Residue-level contacts at the interface:
Residue T58 in protein 1 is in contact with residue E22 in protein 2 (closest heavy-atom distance 2.9 Å).
Residue L15 in protein 1 is in contact with residue T65 in protein 2 (closest heavy-atom distance 3.6 Å).
Residue L12 in protein 1 contacts residue L62 in protein 2 (closest heavy-atom distance 3.7 Å).
Residue T65 in protein 1 interacts with residue L15 in protein 2 (closest heavy-atom distance 3.7 Å).
Residue T8 in protein 1 is in contact with residue K68 in protein 2 (closest heavy-atom distance 3.8 Å).
Residue I55 in protein 1 contacts residue E22 in protein 2 (closest heavy-atom distance 3.7 Å).
Residue L12 in protein 1 contacts residue T65 in protein 2 (closest heavy-atom distance 4.0 Å).
Residue L16 in protein 1 is in contact with residue L62 in protein 2 (closest heavy-atom distance 3.6 Å).
Residue D40 in protein 1 is in contact with residue D40 in protein 2 (closest heavy-atom distance 3.5 Å).
Residue T8 in protein 1 interacts with residue M69 in protein 2 (closest heavy-atom distance 3.1 Å).
Residue L15 in protein 1 contacts residue L62 in protein 2 (closest heavy-atom distance 3.6 Å).
Residue L15 in protein 1 is in contact with residue E61 in protein 2 (closest heavy-atom distance 3.6 Å).
Residue Q9 in protein 1 interacts with residue M69 in protein 2 (closest heavy-atom distance 3.3 Å).
Residue H66 in protein 1 is in contact with residue L12 in protein 2 (closest heavy-atom distance 3.7 Å).
Residue S4 in protein 1 interacts with residue A72 in protein 2 (closest heavy-atom distance 3.9 Å).
Residue T65 in protein 1 contacts residue T8 in protein 2 (closest heavy-atom distance 3.6 Å).
Residue E61 in protein 1 is in contact with residue L15 in protein 2 (closest heavy-atom distance 3.8 Å).
Residue L62 in protein 1 is in contact with residue L15 in protein 2 (closest heavy-atom distance 3.8 Å).
Residue F23 in protein 1 interacts with residue I55 in protein 2 (closest heavy-atom distance 3.8 Å).
Residue I55 in protein 1 is in contact with residue V26 in protein 2 (closest heavy-atom distance 3.9 Å).
Residue V5 in protein 1 interacts with residue E76 in protein 2 (closest heavy-atom distance 3.7 Å).
Residue V59 in protein 1 contacts residue I19 in protein 2 (closest heavy-atom distance 3.9 Å).
Residue E22 in protein 1 contacts residue T58 in protein 2 (closest heavy-atom distance 3.2 Å).
Residue F43 in protein 1 is in contact with residue Y33 in protein 2 (closest heavy-atom distance 3.8 Å).
Residue V5 in protein 1 is in contact with residue Y73 in protein 2 (closest heavy-atom distance 3.6 Å).
Residue L62 in protein 1 interacts with residue I19 in protein 2 (closest heavy-atom distance 4.0 Å).
Residue T58 in protein 1 contacts residue I19 in protein 2 (closest heavy-atom distance 3.6 Å).
Residue T65 in protein 1 is in contact with residue K11 in protein 2 (closest heavy-atom distance 3.8 Å).
Residue I55 in protein 1 contacts residue F23 in protein 2 (closest heavy-atom distance 3.6 Å).
Residue E22 in protein 1 interacts with residue I55 in protein 2 (closest heavy-atom distance 3.7 Å).
Residue Q36 in protein 1 is in contact with residue K44 in protein 2 (closest heavy-atom distance 2.6 Å).
Residue I19 in protein 1 is in contact with residue T58 in protein 2 (closest heavy-atom distance 3.8 Å).
Residue Y73 in protein 1 interacts with residue V5 in protein 2 (closest heavy-atom distance 3.9 Å).
Residue L15 in protein 1 is in contact with residue T58 in protein 2 (closest heavy-atom distance 3.8 Å).
Residue M69 in protein 1 is in contact with residue Q9 in protein 2 (closest heavy-atom distance 3.0 Å).
Residue E29 in protein 1 is in contact with residue Q47 in protein 2 (closest heavy-atom distance 3.6 Å).
Residue Q47 in protein 1 is in contact with residue E29 in protein 2 (closest heavy-atom distance 4.0 Å).
Residue V26 in protein 1 is in contact with residue E51 in protein 2 (closest heavy-atom distance 3.4 Å).
Residue K44 in protein 1 is in contact with residue Y33 in protein 2 (closest heavy-atom distance 3.7 Å).
Residue E51 in protein 1 is in contact with residue Q25 in protein 2 (closest heavy-atom distance 3.1 Å).
Residue V5 in protein 1 contacts residue A72 in protein 2 (closest heavy-atom distance 3.8 Å).
Residue K11 in protein 1 is in contact with residue T65 in protein 2 (closest heavy-atom distance 3.9 Å).
Residue Y33 in protein 1 is in contact with residue K44 in protein 2 (closest heavy-atom distance 3.5 Å).
Residue Q25 in protein 1 interacts with residue E51 in protein 2 (closest heavy-atom distance 3.8 Å).
Residue L12 in protein 1 contacts residue H66 in protein 2 (closest heavy-atom distance 3.3 Å).
Residue I19 in protein 1 is in contact with residue V59 in protein 2 (closest heavy-atom distance 3.7 Å).
Residue Q47 in protein 1 interacts with residue Y33 in protein 2 (closest heavy-atom distance 3.3 Å).
Residue Q54 in protein 1 contacts residue E22 in protein 2 (closest heavy-atom distance 3.7 Å).
Residue T8 in protein 1 is in contact with residue T65 in protein 2 (closest heavy-atom distance 3.5 Å).
Residue E22 in protein 1 is in contact with residue Q54 in protein 2 (closest heavy-atom distance 3.4 Å).
Residue L62 in protein 1 is in contact with residue L12 in protein 2 (closest heavy-atom distance 3.8 Å).
Residue T65 in protein 1 contacts residue L12 in protein 2 (closest heavy-atom distance 3.4 Å).
Residue K68 in protein 1 interacts with residue K11 in protein 2 (closest heavy-atom distance 3.6 Å).
Residue T58 in protein 1 contacts residue L15 in protein 2 (closest heavy-atom distance 3.7 Å).
Residue E29 in protein 1 interacts with residue E51 in protein 2 (closest heavy-atom distance 3.2 Å).
Residue L62 in protein 1 contacts residue L16 in protein 2 (closest heavy-atom distance 3.5 Å).
Residue E51 in protein 1 interacts with residue E29 in protein 2 (closest heavy-atom distance 2.5 Å).
Residue Q48 in protein 1 contacts residue Y33 in protein 2 (closest heavy-atom distance 4.0 Å).
Residue M69 in protein 1 interacts with residue T8 in protein 2 (closest heavy-atom distance 3.8 Å).
Residue Y33 in protein 1 interacts with residue Q47 in protein 2 (closest heavy-atom distance 2.6 Å).

These two protein chains interact to form a complex.

Sequence of protein 2:
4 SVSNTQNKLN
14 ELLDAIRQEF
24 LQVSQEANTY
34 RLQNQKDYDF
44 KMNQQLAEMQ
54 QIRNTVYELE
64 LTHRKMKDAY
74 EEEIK

Sequence of protein 1:
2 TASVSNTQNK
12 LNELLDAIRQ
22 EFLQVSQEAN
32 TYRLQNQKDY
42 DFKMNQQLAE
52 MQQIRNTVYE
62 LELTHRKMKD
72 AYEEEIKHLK